Contacts between the two chains:
Residue Y116 in protein 1 interacts with residue V9 in protein 2 (closest heavy-atom distance 3.4 Å).
Residue R97 in protein 1 interacts with residue V6 in protein 2 (closest heavy-atom distance 3.4 Å).
Residue Y159 in protein 1 contacts residue I1 in protein 2 (closest heavy-atom distance 2.6 Å).
Residue M5 in protein 1 interacts with residue I1 in protein 2 (closest heavy-atom distance 4.0 Å).
Residue H70 in protein 1 interacts with residue V6 in protein 2 (closest heavy-atom distance 3.0 Å).
Residue H70 in protein 1 contacts residue K3 in protein 2 (closest heavy-atom distance 3.0 Å).
Residue W147 in protein 1 is in contact with residue V9 in protein 2 (closest heavy-atom distance 3.9 Å).
Residue W147 in protein 1 interacts with residue G8 in protein 2 (closest heavy-atom distance 2.7 Å).
Residue Y159 in protein 1 is in contact with residue K3 in protein 2 (closest heavy-atom distance 3.5 Å).
Residue W147 in protein 1 is in contact with residue H7 in protein 2 (closest heavy-atom distance 3.3 Å).
Residue K66 in protein 1 interacts with residue I1 in protein 2 (closest heavy-atom distance 3.0 Å).
Residue L81 in protein 1 interacts with residue V9 in protein 2 (closest heavy-atom distance 3.8 Å).
Residue K146 in protein 1 is in contact with residue V9 in protein 2 (closest heavy-atom distance 4.2 Å).
Residue R97 in protein 1 interacts with residue H7 in protein 2 (closest heavy-atom distance 3.8 Å).
Residue D77 in protein 1 contacts residue H7 in protein 2 (closest heavy-atom distance 4.8 Å).
Residue K66 in protein 1 interacts with residue E4 in protein 2 (closest heavy-atom distance 3.5 Å).
Residue Y99 in protein 1 contacts residue K3 in protein 2 (closest heavy-atom distance 3.0 Å).
Residue V152 in protein 1 is in contact with residue H7 in protein 2 (closest heavy-atom distance 3.9 Å).
Residue Y171 in protein 1 is in contact with residue I1 in protein 2 (closest heavy-atom distance 2.7 Å).
Residue Q155 in protein 1 contacts residue K3 in protein 2 (closest heavy-atom distance 3.4 Å).
Residue T80 in protein 1 is in contact with residue V9 in protein 2 (closest heavy-atom distance 3.5 Å).
Residue Y159 in protein 1 is in contact with residue L2 in protein 2 (closest heavy-atom distance 3.6 Å).
Residue E63 in protein 1 is in contact with residue I1 in protein 2 (closest heavy-atom distance 3.2 Å).
Residue A150 in protein 1 contacts residue H7 in protein 2 (closest heavy-atom distance 4.3 Å).
Residue M45 in protein 1 contacts residue L2 in protein 2 (closest heavy-atom distance 3.6 Å).
Residue T73 in protein 1 is in contact with residue H7 in protein 2 (closest heavy-atom distance 4.0 Å).
Residue Y7 in protein 1 contacts residue I1 in protein 2 (closest heavy-atom distance 2.8 Å).
Residue K66 in protein 1 contacts residue L2 in protein 2 (closest heavy-atom distance 2.8 Å).
Residue D77 in protein 1 is in contact with residue V9 in protein 2 (closest heavy-atom distance 2.9 Å).
Residue Y84 in protein 1 interacts with residue V9 in protein 2 (closest heavy-atom distance 3.1 Å).
Residue V67 in protein 1 is in contact with residue L2 in protein 2 (closest heavy-atom distance 3.6 Å).
Residue H70 in protein 1 interacts with residue L2 in protein 2 (closest heavy-atom distance 4.3 Å).
Residue T163 in protein 1 is in contact with residue I1 in protein 2 (closest heavy-atom distance 3.5 Å).
Residue R65 in protein 1 contacts residue E4 in protein 2 (closest heavy-atom distance 3.4 Å).
Residue W167 in protein 1 is in contact with residue I1 in protein 2 (closest heavy-atom distance 3.4 Å).
Residue T73 in protein 1 contacts residue G8 in protein 2 (closest heavy-atom distance 4.2 Å).
Residue Q155 in protein 1 is in contact with residue H7 in protein 2 (closest heavy-atom distance 4.3 Å).
Residue T163 in protein 1 is in contact with residue L2 in protein 2 (closest heavy-atom distance 4.8 Å).
Residue K66 in protein 1 interacts with residue K3 in protein 2 (closest heavy-atom distance 3.7 Å).
Residue L156 in protein 1 is in contact with residue K3 in protein 2 (closest heavy-atom distance 3.3 Å).
Residue A69 in protein 1 is in contact with residue V6 in protein 2 (closest heavy-atom distance 4.9 Å).
Residue F9 in protein 1 interacts with residue L2 in protein 2 (closest heavy-atom distance 3.8 Å).
Residue T73 in protein 1 is in contact with residue V6 in protein 2 (closest heavy-atom distance 3.7 Å).
Residue Y123 in protein 1 contacts residue V9 in protein 2 (closest heavy-atom distance 4.5 Å).
Residue Y59 in protein 1 contacts residue I1 in protein 2 (closest heavy-atom distance 3.7 Å).
Residue Y99 in protein 1 interacts with residue L2 in protein 2 (closest heavy-atom distance 3.8 Å).
Residue E63 in protein 1 is in contact with residue L2 in protein 2 (closest heavy-atom distance 2.9 Å).
Residue Y7 in protein 1 interacts with residue L2 in protein 2 (closest heavy-atom distance 3.3 Å).
Residue K146 in protein 1 contacts residue G8 in protein 2 (closest heavy-atom distance 2.9 Å).
Residue K146 in protein 1 is in contact with residue H7 in protein 2 (closest heavy-atom distance 4.3 Å).
Residue D77 in protein 1 is in contact with residue G8 in protein 2 (closest heavy-atom distance 3.5 Å).
Residue T143 in protein 1 interacts with residue V9 in protein 2 (closest heavy-atom distance 2.8 Å).
Residue H70 in protein 1 interacts with residue E4 in protein 2 (closest heavy-atom distance 5.0 Å).
Residue Q155 in protein 1 interacts with residue P5 in protein 2 (closest heavy-atom distance 4.1 Å).

The following describes two proteins that form a bound complex.

Sequence of protein 1:
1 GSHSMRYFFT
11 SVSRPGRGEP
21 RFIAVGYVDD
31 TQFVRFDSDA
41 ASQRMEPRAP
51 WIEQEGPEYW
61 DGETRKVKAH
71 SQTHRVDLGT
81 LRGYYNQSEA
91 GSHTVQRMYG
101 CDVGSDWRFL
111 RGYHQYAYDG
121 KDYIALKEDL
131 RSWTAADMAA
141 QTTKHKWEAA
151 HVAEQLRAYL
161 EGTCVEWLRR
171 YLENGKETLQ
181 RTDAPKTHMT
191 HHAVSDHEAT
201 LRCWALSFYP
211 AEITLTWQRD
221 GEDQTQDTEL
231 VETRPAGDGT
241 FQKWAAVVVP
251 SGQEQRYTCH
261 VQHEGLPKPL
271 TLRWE

Sequence of protein 2:
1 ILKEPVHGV